Interface contacts:
Residue R55 in chain B interacts with residue V9 in chain A (closest heavy-atom distance 3.6 Å).

Sequence of chain B:
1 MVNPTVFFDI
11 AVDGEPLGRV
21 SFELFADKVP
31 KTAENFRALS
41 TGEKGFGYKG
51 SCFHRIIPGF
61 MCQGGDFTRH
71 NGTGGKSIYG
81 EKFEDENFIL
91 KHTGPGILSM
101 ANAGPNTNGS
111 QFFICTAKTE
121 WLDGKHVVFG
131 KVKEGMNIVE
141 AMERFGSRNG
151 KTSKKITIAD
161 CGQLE

These two protein chains interact to form a complex.

Sequence of chain A:
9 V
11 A